Sequence of chain A:
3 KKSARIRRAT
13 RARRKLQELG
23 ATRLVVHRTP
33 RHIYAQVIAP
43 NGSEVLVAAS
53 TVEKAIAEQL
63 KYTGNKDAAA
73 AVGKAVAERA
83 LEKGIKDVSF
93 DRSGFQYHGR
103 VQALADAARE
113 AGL

These two protein chains interact to form a complex.

Sequence of chain B:
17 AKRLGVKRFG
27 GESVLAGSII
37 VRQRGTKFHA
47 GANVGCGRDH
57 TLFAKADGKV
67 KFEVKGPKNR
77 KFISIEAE

Interface contacts:
Residue K3 in chain A interacts with residue V37 in chain B (closest heavy-atom distance 4.3 Å).